Sequence of chain A:
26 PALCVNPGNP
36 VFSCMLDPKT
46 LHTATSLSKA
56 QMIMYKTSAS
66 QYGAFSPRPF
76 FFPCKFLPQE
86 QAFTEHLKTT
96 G

These two protein chains interact to form a complex.

Sequence of chain B:
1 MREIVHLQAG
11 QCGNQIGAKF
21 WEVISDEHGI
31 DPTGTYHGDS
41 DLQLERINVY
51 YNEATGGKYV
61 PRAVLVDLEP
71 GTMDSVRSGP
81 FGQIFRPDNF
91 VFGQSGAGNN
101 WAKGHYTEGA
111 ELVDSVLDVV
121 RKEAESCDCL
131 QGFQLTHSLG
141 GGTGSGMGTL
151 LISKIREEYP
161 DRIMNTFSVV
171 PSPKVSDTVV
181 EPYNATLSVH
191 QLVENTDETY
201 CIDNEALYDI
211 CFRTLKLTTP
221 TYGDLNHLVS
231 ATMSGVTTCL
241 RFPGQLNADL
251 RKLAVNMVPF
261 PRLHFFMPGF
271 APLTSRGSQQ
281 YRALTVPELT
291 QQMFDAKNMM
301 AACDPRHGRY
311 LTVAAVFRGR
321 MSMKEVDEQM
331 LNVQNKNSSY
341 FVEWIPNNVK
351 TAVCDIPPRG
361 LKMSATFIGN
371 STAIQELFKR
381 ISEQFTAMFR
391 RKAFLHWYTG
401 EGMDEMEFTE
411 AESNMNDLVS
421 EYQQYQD

Interface contacts:
Residue R213 in chain B contacts residue T95 in chain A (closest heavy-atom distance 4.7 Å).